The following describes two proteins that form a bound complex.

Contacts between the two chains:
Residue L217 in chain B contacts residue A34 in chain A (closest heavy-atom distance 3.8 Å).
Residue A154 in chain B contacts residue I51 in chain A (closest heavy-atom distance 4.0 Å).
Residue L2 in chain B is in contact with residue L11 in chain A (closest heavy-atom distance 3.5 Å).
Residue I209 in chain B is in contact with residue V45 in chain A (closest heavy-atom distance 3.8 Å).
Residue N13 in chain B contacts residue N13 in chain A (closest heavy-atom distance 4.2 Å).
Residue R475 in chain B is in contact with residue E17 in chain A (closest heavy-atom distance 3.3 Å).
Residue S479 in chain B is in contact with residue F14 in chain A (closest heavy-atom distance 3.7 Å).
Residue G1 in chain B is in contact with residue R10 in chain A (closest heavy-atom distance 3.4 Å).
Residue Y225 in chain B contacts residue V20 in chain A (closest heavy-atom distance 3.6 Å).
Residue G231 in chain B contacts residue E17 in chain A (closest heavy-atom distance 3.4 Å).
Residue T9 in chain B interacts with residue N13 in chain A (closest heavy-atom distance 3.2 Å).
Residue I12 in chain B interacts with residue N13 in chain A (closest heavy-atom distance 3.9 Å).
Residue L213 in chain B is in contact with residue L37 in chain A (closest heavy-atom distance 3.7 Å).
Residue A154 in chain B is in contact with residue V55 in chain A (closest heavy-atom distance 3.6 Å).
Residue F150 in chain B contacts residue L48 in chain A (closest heavy-atom distance 3.3 Å).
Residue I202 in chain B interacts with residue A52 in chain A (closest heavy-atom distance 3.7 Å).
Residue N232 in chain B is in contact with residue A15 in chain A (closest heavy-atom distance 3.4 Å).
Residue L217 in chain B contacts residue L37 in chain A (closest heavy-atom distance 3.8 Å).
Residue R471 in chain B is in contact with residue N12 in chain A (closest heavy-atom distance 3.9 Å).
Residue F150 in chain B is in contact with residue I51 in chain A (closest heavy-atom distance 3.7 Å).
Residue I210 in chain B is in contact with residue V45 in chain A (closest heavy-atom distance 3.8 Å).
Residue T158 in chain B interacts with residue V55 in chain A (closest heavy-atom distance 3.7 Å).
Residue G231 in chain B is in contact with residue I16 in chain A (closest heavy-atom distance 4.1 Å).
Residue G231 in chain B interacts with residue P18 in chain A (closest heavy-atom distance 4.0 Å).
Residue P3 in chain B interacts with residue L11 in chain A (closest heavy-atom distance 3.8 Å).
Residue F478 in chain B is in contact with residue F14 in chain A (closest heavy-atom distance 3.5 Å).
Residue N232 in chain B is in contact with residue E17 in chain A (closest heavy-atom distance 3.9 Å).
Residue P483 in chain B interacts with residue E17 in chain A (closest heavy-atom distance 3.3 Å).
Residue I216 in chain B interacts with residue L37 in chain A (closest heavy-atom distance 3.8 Å).
Residue R126 in chain B interacts with residue Y21 in chain A (closest heavy-atom distance 4.2 Å).
Residue N13 in chain B is in contact with residue I16 in chain A (closest heavy-atom distance 3.1 Å).
Residue R471 in chain B is in contact with residue N13 in chain A (closest heavy-atom distance 3.2 Å).
Residue G1 in chain B is in contact with residue L11 in chain A (closest heavy-atom distance 3.1 Å).
Residue R471 in chain B is in contact with residue F14 in chain A (closest heavy-atom distance 3.4 Å).
Residue Q222 in chain B interacts with residue Q22 in chain A (closest heavy-atom distance 3.8 Å).
Residue A131 in chain B is in contact with residue P18 in chain A (closest heavy-atom distance 4.0 Å).
Residue L160 in chain B interacts with residue V55 in chain A (closest heavy-atom distance 3.8 Å).
Residue L217 in chain B interacts with residue V38 in chain A (closest heavy-atom distance 3.7 Å).
Residue R475 in chain B is in contact with residue A15 in chain A (closest heavy-atom distance 3.1 Å).
Residue P3 in chain B is in contact with residue R10 in chain A (closest heavy-atom distance 4.0 Å).
Residue F143 in chain B contacts residue L44 in chain A (closest heavy-atom distance 3.7 Å).
Residue I202 in chain B is in contact with residue V55 in chain A (closest heavy-atom distance 3.9 Å).
Residue W184 in chain B is in contact with residue S56 in chain A (closest heavy-atom distance 3.4 Å).
Residue R6 in chain B interacts with residue R10 in chain A (closest heavy-atom distance 4.1 Å).
Residue I233 in chain B contacts residue A15 in chain A (closest heavy-atom distance 3.8 Å).
Residue E129 in chain B interacts with residue E17 in chain A (closest heavy-atom distance 3.6 Å).
Residue E129 in chain B interacts with residue I16 in chain A (closest heavy-atom distance 3.4 Å).
Residue P182 in chain B is in contact with residue S56 in chain A (closest heavy-atom distance 3.8 Å).
Residue I12 in chain B contacts residue A15 in chain A (closest heavy-atom distance 3.8 Å).
Residue R475 in chain B interacts with residue F14 in chain A (closest heavy-atom distance 3.4 Å).
Residue R6 in chain B interacts with residue N12 in chain A (closest heavy-atom distance 3.4 Å).
Residue P182 in chain B interacts with residue V55 in chain A (closest heavy-atom distance 3.7 Å).
Residue L2 in chain B contacts residue N13 in chain A (closest heavy-atom distance 3.8 Å).
Residue R6 in chain B is in contact with residue L11 in chain A (closest heavy-atom distance 2.9 Å).
Residue N13 in chain B contacts residue F14 in chain A (closest heavy-atom distance 3.0 Å).
Residue L213 in chain B is in contact with residue G41 in chain A (closest heavy-atom distance 3.7 Å).
Residue I209 in chain B interacts with residue L44 in chain A (closest heavy-atom distance 3.8 Å).
Residue I209 in chain B is in contact with residue L48 in chain A (closest heavy-atom distance 3.7 Å).
Residue I206 in chain B is in contact with residue L48 in chain A (closest heavy-atom distance 3.7 Å).
Residue N13 in chain B contacts residue A15 in chain A (closest heavy-atom distance 3.6 Å).

Sequence of chain A:
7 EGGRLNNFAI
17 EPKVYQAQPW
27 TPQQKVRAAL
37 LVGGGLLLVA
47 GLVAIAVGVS

Sequence of chain B:
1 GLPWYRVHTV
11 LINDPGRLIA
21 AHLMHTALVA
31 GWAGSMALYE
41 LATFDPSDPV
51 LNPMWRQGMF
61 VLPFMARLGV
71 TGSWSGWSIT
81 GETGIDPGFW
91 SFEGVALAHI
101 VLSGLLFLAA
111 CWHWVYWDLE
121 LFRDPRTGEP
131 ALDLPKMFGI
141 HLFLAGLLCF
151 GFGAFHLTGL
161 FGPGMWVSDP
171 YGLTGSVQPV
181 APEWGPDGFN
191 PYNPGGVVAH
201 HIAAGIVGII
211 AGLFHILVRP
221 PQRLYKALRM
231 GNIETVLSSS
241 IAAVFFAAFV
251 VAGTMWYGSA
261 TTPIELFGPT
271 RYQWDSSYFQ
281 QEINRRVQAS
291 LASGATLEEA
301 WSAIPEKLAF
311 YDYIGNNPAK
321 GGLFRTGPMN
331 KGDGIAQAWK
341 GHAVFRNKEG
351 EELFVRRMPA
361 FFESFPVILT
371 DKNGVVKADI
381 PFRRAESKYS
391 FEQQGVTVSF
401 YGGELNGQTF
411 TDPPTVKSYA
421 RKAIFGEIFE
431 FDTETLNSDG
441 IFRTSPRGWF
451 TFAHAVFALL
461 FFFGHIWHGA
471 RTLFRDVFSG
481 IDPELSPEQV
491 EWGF